Sequence of protein 2:
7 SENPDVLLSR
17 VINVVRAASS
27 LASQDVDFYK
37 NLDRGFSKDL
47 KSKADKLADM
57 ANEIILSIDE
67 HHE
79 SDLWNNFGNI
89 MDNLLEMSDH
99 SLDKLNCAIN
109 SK

Sequence of protein 1:
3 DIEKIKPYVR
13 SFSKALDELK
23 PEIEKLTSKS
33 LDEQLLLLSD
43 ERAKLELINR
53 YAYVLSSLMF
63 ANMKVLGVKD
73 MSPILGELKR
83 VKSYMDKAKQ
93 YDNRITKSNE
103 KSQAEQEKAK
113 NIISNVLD

The following describes two proteins that form a bound complex.

Residue-level contacts at the interface:
Residue V56 in protein 1 interacts with residue I60 in protein 2 (closest heavy-atom distance 3.5 Å).
Residue S32 in protein 1 is in contact with residue S63 in protein 2 (closest heavy-atom distance 3.4 Å).
Residue E43 in protein 1 is in contact with residue S99 in protein 2 (closest heavy-atom distance 2.9 Å).
Residue I97 in protein 1 is in contact with residue I107 in protein 2 (closest heavy-atom distance 3.5 Å).
Residue E20 in protein 1 interacts with residue R16 in protein 2 (closest heavy-atom distance 3.3 Å).
Residue K66 in protein 1 is in contact with residue A28 in protein 2 (closest heavy-atom distance 3.6 Å).
Residue L21 in protein 1 contacts residue R16 in protein 2 (closest heavy-atom distance 3.6 Å).
Residue Y93 in protein 1 contacts residue L103 in protein 2 (closest heavy-atom distance 3.6 Å).
Residue L47 in protein 1 contacts residue S96 in protein 2 (closest heavy-atom distance 3.3 Å).
Residue N64 in protein 1 is in contact with residue A50 in protein 2 (closest heavy-atom distance 2.7 Å).
Residue E43 in protein 1 contacts residue K102 in protein 2 (closest heavy-atom distance 3.4 Å).
Residue I7 in protein 1 contacts residue Q30 in protein 2 (closest heavy-atom distance 3.4 Å).
Residue Y10 in protein 1 interacts with residue Q30 in protein 2 (closest heavy-atom distance 3.1 Å).
Residue L33 in protein 1 is in contact with residue S63 in protein 2 (closest heavy-atom distance 2.9 Å).
Residue Y86 in protein 1 contacts residue S96 in protein 2 (closest heavy-atom distance 3.5 Å).
Residue Y86 in protein 1 interacts with residue D97 in protein 2 (closest heavy-atom distance 2.7 Å).
Residue K89 in protein 1 is in contact with residue D97 in protein 2 (closest heavy-atom distance 3.1 Å).
Residue Y55 in protein 1 interacts with residue L14 in protein 2 (closest heavy-atom distance 3.5 Å).
Residue L60 in protein 1 is in contact with residue I60 in protein 2 (closest heavy-atom distance 3.6 Å).
Residue N51 in protein 1 is in contact with residue S96 in protein 2 (closest heavy-atom distance 2.5 Å).
Residue T29 in protein 1 interacts with residue E59 in protein 2 (closest heavy-atom distance 3.6 Å).
Residue A17 in protein 1 contacts residue V20 in protein 2 (closest heavy-atom distance 3.3 Å).
Residue I50 in protein 1 is in contact with residue L92 in protein 2 (closest heavy-atom distance 3.2 Å).
Residue Y53 in protein 1 is in contact with residue S63 in protein 2 (closest heavy-atom distance 2.8 Å).
Residue S58 in protein 1 contacts residue F85 in protein 2 (closest heavy-atom distance 3.6 Å).
Residue N64 in protein 1 contacts residue L53 in protein 2 (closest heavy-atom distance 3.6 Å).
Residue E24 in protein 1 contacts residue V12 in protein 2 (closest heavy-atom distance 3.5 Å).
Residue S59 in protein 1 interacts with residue V17 in protein 2 (closest heavy-atom distance 3.6 Å).
Residue D3 in protein 1 interacts with residue Y35 in protein 2 (closest heavy-atom distance 2.9 Å).
Residue L18 in protein 1 interacts with residue M56 in protein 2 (closest heavy-atom distance 3.5 Å).
Residue L18 in protein 1 contacts residue K49 in protein 2 (closest heavy-atom distance 3.7 Å).
Residue R96 in protein 1 interacts with residue N108 in protein 2 (closest heavy-atom distance 2.8 Å).
Residue R82 in protein 1 contacts residue L93 in protein 2 (closest heavy-atom distance 3.6 Å).
Residue R52 in protein 1 is in contact with residue D11 in protein 2 (closest heavy-atom distance 2.7 Å).
Residue K31 in protein 1 is in contact with residue S63 in protein 2 (closest heavy-atom distance 3.2 Å).
Residue A63 in protein 1 interacts with residue L53 in protein 2 (closest heavy-atom distance 3.6 Å).
Residue I4 in protein 1 interacts with residue Y35 in protein 2 (closest heavy-atom distance 3.1 Å).
Residue L37 in protein 1 interacts with residue M95 in protein 2 (closest heavy-atom distance 3.4 Å).
Residue Y53 in protein 1 is in contact with residue I64 in protein 2 (closest heavy-atom distance 3.7 Å).
Residue K6 in protein 1 contacts residue Q30 in protein 2 (closest heavy-atom distance 3.6 Å).
Residue R52 in protein 1 interacts with residue L14 in protein 2 (closest heavy-atom distance 3.6 Å).
Residue V67 in protein 1 contacts residue L46 in protein 2 (closest heavy-atom distance 3.4 Å).
Residue R82 in protein 1 interacts with residue D90 in protein 2 (closest heavy-atom distance 2.8 Å).
Residue K22 in protein 1 is in contact with residue E59 in protein 2 (closest heavy-atom distance 3.2 Å).
Residue L68 in protein 1 contacts residue A50 in protein 2 (closest heavy-atom distance 3.6 Å).
Residue L18 in protein 1 is in contact with residue L53 in protein 2 (closest heavy-atom distance 3.6 Å).
Residue R96 in protein 1 interacts with residue I107 in protein 2 (closest heavy-atom distance 3.5 Å).
Residue Y86 in protein 1 is in contact with residue L93 in protein 2 (closest heavy-atom distance 3.6 Å).
Residue R52 in protein 1 is in contact with residue L13 in protein 2 (closest heavy-atom distance 3.6 Å).
Residue L47 in protein 1 contacts residue S99 in protein 2 (closest heavy-atom distance 3.5 Å).
Residue F14 in protein 1 contacts residue K49 in protein 2 (closest heavy-atom distance 3.5 Å).
Residue P75 in protein 1 contacts residue W82 in protein 2 (closest heavy-atom distance 3.6 Å).
Residue F14 in protein 1 is in contact with residue A23 in protein 2 (closest heavy-atom distance 3.6 Å).
Residue I76 in protein 1 interacts with residue F85 in protein 2 (closest heavy-atom distance 3.5 Å).
Residue V83 in protein 1 contacts residue M89 in protein 2 (closest heavy-atom distance 3.7 Å).
Residue S15 in protein 1 interacts with residue K49 in protein 2 (closest heavy-atom distance 3.4 Å).
Residue I7 in protein 1 is in contact with residue Y35 in protein 2 (closest heavy-atom distance 3.5 Å).
Residue Y55 in protein 1 is in contact with residue V17 in protein 2 (closest heavy-atom distance 3.6 Å).
Residue E26 in protein 1 contacts residue E59 in protein 2 (closest heavy-atom distance 2.8 Å).
Residue D34 in protein 1 is in contact with residue E66 in protein 2 (closest heavy-atom distance 3.0 Å).